Sequence of the first protein:
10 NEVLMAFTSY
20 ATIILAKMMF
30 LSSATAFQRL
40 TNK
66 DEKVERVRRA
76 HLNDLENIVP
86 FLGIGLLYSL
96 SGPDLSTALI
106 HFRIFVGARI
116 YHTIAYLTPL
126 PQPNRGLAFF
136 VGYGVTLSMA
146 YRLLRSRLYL

Contacts between the two chains:
Residue L95 in the second protein interacts with residue L95 in the first protein (closest heavy-atom distance 4.1 Å).
Residue S96 in the second protein is in contact with residue T17 in the first protein (closest heavy-atom distance 4.0 Å).
Residue L95 in the second protein interacts with residue L13 in the first protein (closest heavy-atom distance 4.8 Å).
Residue L92 in the second protein is in contact with residue L24 in the first protein (closest heavy-atom distance 3.7 Å).
Residue T141 in the second protein is in contact with residue M28 in the first protein (closest heavy-atom distance 4.8 Å).
Residue Q127 in the second protein is in contact with residue K42 in the first protein (closest heavy-atom distance 4.0 Å).
Residue L92 in the second protein contacts residue A20 in the first protein (closest heavy-atom distance 3.9 Å).
Residue E81 in the second protein contacts residue H76 in the first protein (closest heavy-atom distance 4.0 Å).
Residue A145 in the second protein contacts residue M28 in the first protein (closest heavy-atom distance 3.1 Å).
Residue E81 in the second protein is in contact with residue L80 in the first protein (closest heavy-atom distance 2.8 Å).
Residue L77 in the second protein contacts residue L77 in the first protein (closest heavy-atom distance 4.5 Å).
Residue L149 in the second protein interacts with residue M28 in the first protein (closest heavy-atom distance 3.7 Å).
Residue Y138 in the second protein contacts residue S31 in the first protein (closest heavy-atom distance 4.7 Å).
Residue I89 in the second protein contacts residue L24 in the first protein (closest heavy-atom distance 4.1 Å).
Residue Y138 in the second protein contacts residue S32 in the first protein (closest heavy-atom distance 4.9 Å).
Residue E81 in the second protein is in contact with residue L77 in the first protein (closest heavy-atom distance 4.7 Å).
Residue L87 in the second protein contacts residue L91 in the first protein (closest heavy-atom distance 4.8 Å).
Residue F135 in the second protein is in contact with residue F36 in the first protein (closest heavy-atom distance 4.4 Å).
Residue V84 in the second protein contacts residue I83 in the first protein (closest heavy-atom distance 4.6 Å).
Residue L153 in the second protein is in contact with residue T21 in the first protein (closest heavy-atom distance 3.1 Å).
Residue G88 in the second protein interacts with residue L87 in the first protein (closest heavy-atom distance 4.7 Å).
Residue V84 in the second protein contacts residue L87 in the first protein (closest heavy-atom distance 4.3 Å).
Residue G88 in the second protein is in contact with residue L24 in the first protein (closest heavy-atom distance 3.9 Å).
Residue V84 in the second protein contacts residue M27 in the first protein (closest heavy-atom distance 4.3 Å).
Residue I89 in the second protein interacts with residue M28 in the first protein (closest heavy-atom distance 3.7 Å).
Residue Y146 in the second protein is in contact with residue M28 in the first protein (closest heavy-atom distance 4.2 Å).
Residue R130 in the second protein is in contact with residue L39 in the first protein (closest heavy-atom distance 4.8 Å).
Residue L142 in the second protein contacts residue S32 in the first protein (closest heavy-atom distance 3.5 Å).
Residue Y93 in the second protein contacts residue T21 in the first protein (closest heavy-atom distance 3.9 Å).
Residue Y146 in the second protein interacts with residue S32 in the first protein (closest heavy-atom distance 4.8 Å).
Residue Y138 in the second protein interacts with residue A35 in the first protein (closest heavy-atom distance 4.3 Å).
Residue V84 in the second protein contacts residue L80 in the first protein (closest heavy-atom distance 3.8 Å).
Residue L142 in the second protein is in contact with residue M28 in the first protein (closest heavy-atom distance 4.9 Å).
Residue R130 in the second protein interacts with residue A35 in the first protein (closest heavy-atom distance 4.3 Å).
Residue L92 in the second protein interacts with residue L91 in the first protein (closest heavy-atom distance 2.3 Å).
Residue V84 in the second protein contacts residue V84 in the first protein (closest heavy-atom distance 4.3 Å).
Residue L153 in the second protein is in contact with residue T17 in the first protein (closest heavy-atom distance 3.8 Å).
Residue L91 in the second protein is in contact with residue L91 in the first protein (closest heavy-atom distance 4.8 Å).

Sequence of the second protein:
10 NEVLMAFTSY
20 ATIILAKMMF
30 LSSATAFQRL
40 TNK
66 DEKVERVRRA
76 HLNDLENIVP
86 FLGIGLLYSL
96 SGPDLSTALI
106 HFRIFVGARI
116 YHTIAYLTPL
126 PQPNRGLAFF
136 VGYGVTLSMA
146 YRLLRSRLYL

The following describes two proteins that form a bound complex.